Sequence of chain B:
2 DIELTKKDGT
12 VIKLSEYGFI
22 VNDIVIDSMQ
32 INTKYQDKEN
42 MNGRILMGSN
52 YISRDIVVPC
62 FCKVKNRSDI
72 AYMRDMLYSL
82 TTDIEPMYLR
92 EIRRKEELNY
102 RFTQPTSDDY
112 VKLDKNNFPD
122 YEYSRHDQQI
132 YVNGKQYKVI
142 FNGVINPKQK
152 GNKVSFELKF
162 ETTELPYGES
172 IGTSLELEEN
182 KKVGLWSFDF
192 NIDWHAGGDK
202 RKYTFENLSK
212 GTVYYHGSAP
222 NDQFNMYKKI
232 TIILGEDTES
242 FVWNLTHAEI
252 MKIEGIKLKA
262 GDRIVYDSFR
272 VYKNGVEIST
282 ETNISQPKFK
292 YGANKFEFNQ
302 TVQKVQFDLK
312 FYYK

This data describes a binding interaction between two proteins.

Contacts between the two chains:
Residue Y168 in chain A interacts with residue N43 in chain B (closest heavy-atom distance 2.5 Å).
Residue N147 in chain A interacts with residue I27 in chain B (closest heavy-atom distance 3.2 Å).
Residue D76 in chain A is in contact with residue K136 in chain B (closest heavy-atom distance 2.7 Å).
Residue I85 in chain A interacts with residue Y52 in chain B (closest heavy-atom distance 3.4 Å).
Residue E165 in chain A interacts with residue G44 in chain B (closest heavy-atom distance 3.4 Å).
Residue F142 in chain A contacts residue I32 in chain B (closest heavy-atom distance 3.1 Å).
Residue D84 in chain A interacts with residue Y52 in chain B (closest heavy-atom distance 3.6 Å).
Residue R68 in chain A interacts with residue R95 in chain B (closest heavy-atom distance 3.8 Å).
Residue T164 in chain A interacts with residue R45 in chain B (closest heavy-atom distance 2.5 Å).
Residue S54 in chain A is in contact with residue R45 in chain B (closest heavy-atom distance 2.5 Å).
Residue Q224 in chain A is in contact with residue G44 in chain B (closest heavy-atom distance 3.6 Å).
Residue V145 in chain A interacts with residue D28 in chain B (closest heavy-atom distance 2.7 Å).
Residue N51 in chain A interacts with residue N41 in chain B (closest heavy-atom distance 3.4 Å).
Residue Y52 in chain A is in contact with residue N43 in chain B (closest heavy-atom distance 3.6 Å).
Residue I85 in chain A is in contact with residue S50 in chain B (closest heavy-atom distance 3.5 Å).
Residue P167 in chain A contacts residue N43 in chain B (closest heavy-atom distance 3.5 Å).
Residue R75 in chain A interacts with residue I27 in chain B (closest heavy-atom distance 3.5 Å).
Residue K149 in chain A contacts residue R94 in chain B (closest heavy-atom distance 3.4 Å).
Residue Y73 in chain A interacts with residue F189 in chain B (closest heavy-atom distance 3.6 Å).
Residue Y52 in chain A interacts with residue G44 in chain B (closest heavy-atom distance 3.7 Å).
Residue V145 in chain A is in contact with residue S29 in chain B (closest heavy-atom distance 3.2 Å).
Residue D76 in chain A interacts with residue D190 in chain B (closest heavy-atom distance 3.8 Å).
Residue E165 in chain A is in contact with residue R45 in chain B (closest heavy-atom distance 2.8 Å).
Residue R75 in chain A interacts with residue E92 in chain B (closest heavy-atom distance 3.0 Å).
Residue N67 in chain A contacts residue K96 in chain B (closest heavy-atom distance 3.9 Å).
Residue N51 in chain A is in contact with residue E40 in chain B (closest heavy-atom distance 3.7 Å).
Residue R68 in chain A is in contact with residue E98 in chain B (closest heavy-atom distance 3.2 Å).
Residue Q224 in chain A is in contact with residue M42 in chain B (closest heavy-atom distance 3.8 Å).
Residue Y79 in chain A contacts residue K315 in chain B (closest heavy-atom distance 3.2 Å).
Residue D76 in chain A interacts with residue K315 in chain B (closest heavy-atom distance 3.6 Å).
Residue T164 in chain A interacts with residue Y36 in chain B (closest heavy-atom distance 3.5 Å).
Residue F142 in chain A contacts residue S29 in chain B (closest heavy-atom distance 3.5 Å).
Residue N226 in chain A interacts with residue I46 in chain B (closest heavy-atom distance 3.8 Å).
Residue N51 in chain A interacts with residue N43 in chain B (closest heavy-atom distance 3.2 Å).
Residue Y73 in chain A is in contact with residue D190 in chain B (closest heavy-atom distance 3.6 Å).
Residue Y79 in chain A is in contact with residue R55 in chain B (closest heavy-atom distance 3.4 Å).
Residue T164 in chain A is in contact with residue L47 in chain B (closest heavy-atom distance 3.6 Å).
Residue E162 in chain A is in contact with residue R45 in chain B (closest heavy-atom distance 3.5 Å).
Residue S80 in chain A contacts residue S219 in chain B (closest heavy-atom distance 3.4 Å).
Residue S80 in chain A is in contact with residue K315 in chain B (closest heavy-atom distance 2.5 Å).
Residue G144 in chain A interacts with residue S29 in chain B (closest heavy-atom distance 3.7 Å).
Residue N147 in chain A is in contact with residue V26 in chain B (closest heavy-atom distance 3.9 Å).
Residue S69 in chain A is in contact with residue R95 in chain B (closest heavy-atom distance 3.1 Å).
Residue Y79 in chain A is in contact with residue I27 in chain B (closest heavy-atom distance 2.8 Å).
Residue D84 in chain A contacts residue K315 in chain B (closest heavy-atom distance 3.0 Å).
Residue D223 in chain A is in contact with residue N43 in chain B (closest heavy-atom distance 3.8 Å).
Residue T163 in chain A interacts with residue R45 in chain B (closest heavy-atom distance 2.7 Å).
Residue T83 in chain A is in contact with residue Y52 in chain B (closest heavy-atom distance 2.2 Å).
Residue I85 in chain A is in contact with residue N51 in chain B (closest heavy-atom distance 3.8 Å).
Residue P167 in chain A contacts residue G44 in chain B (closest heavy-atom distance 3.7 Å).
Residue I53 in chain A interacts with residue R45 in chain B (closest heavy-atom distance 3.8 Å).
Residue T83 in chain A is in contact with residue K315 in chain B (closest heavy-atom distance 3.5 Å).
Residue Q224 in chain A is in contact with residue N43 in chain B (closest heavy-atom distance 2.9 Å).
Residue N51 in chain A interacts with residue M42 in chain B (closest heavy-atom distance 3.0 Å).
Residue S69 in chain A interacts with residue V133 in chain B (closest heavy-atom distance 3.8 Å).
Residue I141 in chain A is in contact with residue L47 in chain B (closest heavy-atom distance 3.5 Å).
Residue I141 in chain A contacts residue Y36 in chain B (closest heavy-atom distance 3.9 Å).
Residue A72 in chain A interacts with residue V133 in chain B (closest heavy-atom distance 3.6 Å).
Residue R75 in chain A contacts residue R94 in chain B (closest heavy-atom distance 3.8 Å).
Residue T163 in chain A contacts residue Y36 in chain B (closest heavy-atom distance 3.4 Å).

Sequence of chain A:
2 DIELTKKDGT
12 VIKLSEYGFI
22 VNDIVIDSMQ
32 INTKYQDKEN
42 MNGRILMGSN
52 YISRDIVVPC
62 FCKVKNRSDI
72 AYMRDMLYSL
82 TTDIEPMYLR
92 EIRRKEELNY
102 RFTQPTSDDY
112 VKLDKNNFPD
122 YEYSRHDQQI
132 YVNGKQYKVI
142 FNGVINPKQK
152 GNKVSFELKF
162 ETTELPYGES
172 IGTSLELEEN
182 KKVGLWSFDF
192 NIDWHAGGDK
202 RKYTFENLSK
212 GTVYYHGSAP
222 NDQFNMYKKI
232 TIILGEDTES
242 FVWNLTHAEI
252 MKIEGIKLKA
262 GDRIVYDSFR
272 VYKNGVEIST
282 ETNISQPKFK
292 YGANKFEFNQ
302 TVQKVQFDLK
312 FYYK